Sequence of protein 2:
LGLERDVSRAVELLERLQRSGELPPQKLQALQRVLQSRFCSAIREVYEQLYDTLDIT

The following describes two proteins that form a bound complex.

Contacts between the two chains:
Residue F39 in protein 2 interacts with residue L50 in protein 1 (closest heavy-atom distance 3.0 Å).
Residue L50 in protein 2 interacts with residue A42 in protein 1 (closest heavy-atom distance 4.4 Å).
Residue L54 in protein 2 contacts residue F39 in protein 1 (closest heavy-atom distance 4.2 Å).
Residue T53 in protein 2 is in contact with residue R38 in protein 1 (closest heavy-atom distance 3.5 Å).
Residue I56 in protein 2 is in contact with residue R38 in protein 1 (closest heavy-atom distance 4.8 Å).
Residue A42 in protein 2 is in contact with residue L50 in protein 1 (closest heavy-atom distance 4.3 Å).
Residue R38 in protein 2 interacts with residue T53 in protein 1 (closest heavy-atom distance 3.5 Å).
Residue L50 in protein 2 is in contact with residue F39 in protein 1 (closest heavy-atom distance 3.0 Å).
Residue F39 in protein 2 interacts with residue L54 in protein 1 (closest heavy-atom distance 4.1 Å).
Residue V46 in protein 2 contacts residue A42 in protein 1 (closest heavy-atom distance 4.7 Å).
Residue V46 in protein 2 contacts residue I43 in protein 1 (closest heavy-atom distance 3.1 Å).
Residue I43 in protein 2 interacts with residue L50 in protein 1 (closest heavy-atom distance 3.1 Å).
Residue V46 in protein 2 is in contact with residue V46 in protein 1 (closest heavy-atom distance 2.9 Å).
Residue A42 in protein 2 contacts residue V46 in protein 1 (closest heavy-atom distance 4.8 Å).
Residue Q49 in protein 2 interacts with residue A42 in protein 1 (closest heavy-atom distance 3.6 Å).
Residue F39 in protein 2 is in contact with residue T53 in protein 1 (closest heavy-atom distance 3.1 Å).
Residue A42 in protein 2 contacts residue Q49 in protein 1 (closest heavy-atom distance 3.4 Å).
Residue T53 in protein 2 interacts with residue F39 in protein 1 (closest heavy-atom distance 3.0 Å).
Residue I43 in protein 2 interacts with residue V46 in protein 1 (closest heavy-atom distance 3.1 Å).
Residue L50 in protein 2 interacts with residue I43 in protein 1 (closest heavy-atom distance 3.2 Å).

Sequence of protein 1:
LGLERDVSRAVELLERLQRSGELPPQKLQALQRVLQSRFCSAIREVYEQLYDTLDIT